Sequence of protein 1:
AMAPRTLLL

The following describes two proteins that form a bound complex.

Contacts between the two chains:
Residue V76 in protein 2 interacts with residue L8 in protein 1 (closest heavy-atom distance 4.6 Å).
Residue Y159 in protein 2 interacts with residue M2 in protein 1 (closest heavy-atom distance 3.8 Å).
Residue K66 in protein 2 contacts residue A3 in protein 1 (closest heavy-atom distance 4.1 Å).
Residue E152 in protein 2 contacts residue T6 in protein 1 (closest heavy-atom distance 4.0 Å).
Residue N77 in protein 2 is in contact with residue T6 in protein 1 (closest heavy-atom distance 4.5 Å).
Residue Q156 in protein 2 interacts with residue T6 in protein 1 (closest heavy-atom distance 4.5 Å).
Residue N77 in protein 2 contacts residue L8 in protein 1 (closest heavy-atom distance 3.6 Å).
Residue W97 in protein 2 is in contact with residue T6 in protein 1 (closest heavy-atom distance 3.2 Å).
Residue F74 in protein 2 interacts with residue T6 in protein 1 (closest heavy-atom distance 3.6 Å).
Residue W167 in protein 2 is in contact with residue A1 in protein 1 (closest heavy-atom distance 3.5 Å).
Residue Q156 in protein 2 contacts residue A3 in protein 1 (closest heavy-atom distance 4.1 Å).
Residue S147 in protein 2 interacts with residue L7 in protein 1 (closest heavy-atom distance 4.1 Å).
Residue K66 in protein 2 is in contact with residue A1 in protein 1 (closest heavy-atom distance 4.3 Å).
Residue I24 in protein 2 contacts residue M2 in protein 1 (closest heavy-atom distance 3.5 Å).
Residue Y99 in protein 2 contacts residue M2 in protein 1 (closest heavy-atom distance 3.2 Å).
Residue Y84 in protein 2 contacts residue L9 in protein 1 (closest heavy-atom distance 2.6 Å).
Residue W133 in protein 2 interacts with residue L7 in protein 1 (closest heavy-atom distance 3.7 Å).
Residue E116 in protein 2 interacts with residue L9 in protein 1 (closest heavy-atom distance 3.7 Å).
Residue L81 in protein 2 interacts with residue L9 in protein 1 (closest heavy-atom distance 3.8 Å).
Residue N73 in protein 2 interacts with residue L8 in protein 1 (closest heavy-atom distance 4.2 Å).
Residue N77 in protein 2 is in contact with residue L9 in protein 1 (closest heavy-atom distance 3.0 Å).
Residue I124 in protein 2 contacts residue L9 in protein 1 (closest heavy-atom distance 4.5 Å).
Residue N77 in protein 2 contacts residue L7 in protein 1 (closest heavy-atom distance 3.0 Å).
Residue L5 in protein 2 interacts with residue A1 in protein 1 (closest heavy-atom distance 4.2 Å).
Residue L95 in protein 2 interacts with residue L9 in protein 1 (closest heavy-atom distance 3.9 Å).
Residue M70 in protein 2 interacts with residue A3 in protein 1 (closest heavy-atom distance 3.0 Å).
Residue A67 in protein 2 contacts residue M2 in protein 1 (closest heavy-atom distance 3.7 Å).
Residue Y59 in protein 2 contacts residue A1 in protein 1 (closest heavy-atom distance 4.4 Å).
Residue I124 in protein 2 interacts with residue L7 in protein 1 (closest heavy-atom distance 3.9 Å).
Residue Y159 in protein 2 interacts with residue A1 in protein 1 (closest heavy-atom distance 2.9 Å).
Residue Y7 in protein 2 is in contact with residue M2 in protein 1 (closest heavy-atom distance 3.4 Å).
Residue Y159 in protein 2 contacts residue A3 in protein 1 (closest heavy-atom distance 3.5 Å).
Residue W97 in protein 2 interacts with residue A3 in protein 1 (closest heavy-atom distance 4.2 Å).
Residue S143 in protein 2 is in contact with residue L9 in protein 1 (closest heavy-atom distance 2.7 Å).
Residue K66 in protein 2 is in contact with residue M2 in protein 1 (closest heavy-atom distance 2.8 Å).
Residue M45 in protein 2 is in contact with residue M2 in protein 1 (closest heavy-atom distance 3.5 Å).
Residue Y123 in protein 2 interacts with residue L9 in protein 1 (closest heavy-atom distance 4.1 Å).
Residue K146 in protein 2 interacts with residue L9 in protein 1 (closest heavy-atom distance 2.8 Å).
Residue T80 in protein 2 contacts residue L9 in protein 1 (closest heavy-atom distance 3.5 Å).
Residue M70 in protein 2 is in contact with residue M2 in protein 1 (closest heavy-atom distance 4.2 Å).
Residue Y171 in protein 2 is in contact with residue A1 in protein 1 (closest heavy-atom distance 2.7 Å).
Residue R62 in protein 2 is in contact with residue A1 in protein 1 (closest heavy-atom distance 4.2 Å).
Residue K146 in protein 2 contacts residue L8 in protein 1 (closest heavy-atom distance 4.0 Å).
Residue E63 in protein 2 contacts residue M2 in protein 1 (closest heavy-atom distance 3.0 Å).
Residue W97 in protein 2 is in contact with residue R5 in protein 1 (closest heavy-atom distance 3.5 Å).
Residue Q156 in protein 2 interacts with residue L7 in protein 1 (closest heavy-atom distance 4.2 Å).
Residue Y159 in protein 2 interacts with residue P4 in protein 1 (closest heavy-atom distance 4.0 Å).
Residue Y99 in protein 2 is in contact with residue A3 in protein 1 (closest heavy-atom distance 3.0 Å).
Residue K66 in protein 2 is in contact with residue P4 in protein 1 (closest heavy-atom distance 4.7 Å).
Residue Q155 in protein 2 is in contact with residue R5 in protein 1 (closest heavy-atom distance 3.1 Å).
Residue E116 in protein 2 is in contact with residue T6 in protein 1 (closest heavy-atom distance 3.9 Å).
Residue Y7 in protein 2 contacts residue A1 in protein 1 (closest heavy-atom distance 3.0 Å).
Residue N73 in protein 2 contacts residue T6 in protein 1 (closest heavy-atom distance 3.9 Å).
Residue Q156 in protein 2 is in contact with residue R5 in protein 1 (closest heavy-atom distance 3.1 Å).
Residue E116 in protein 2 interacts with residue L7 in protein 1 (closest heavy-atom distance 3.6 Å).
Residue E152 in protein 2 is in contact with residue L7 in protein 1 (closest heavy-atom distance 3.6 Å).
Residue E63 in protein 2 is in contact with residue A1 in protein 1 (closest heavy-atom distance 3.5 Å).
Residue E152 in protein 2 is in contact with residue R5 in protein 1 (closest heavy-atom distance 2.7 Å).
Residue C114 in protein 2 interacts with residue L7 in protein 1 (closest heavy-atom distance 4.3 Å).
Residue V150 in protein 2 interacts with residue R5 in protein 1 (closest heavy-atom distance 4.0 Å).

Sequence of protein 2:
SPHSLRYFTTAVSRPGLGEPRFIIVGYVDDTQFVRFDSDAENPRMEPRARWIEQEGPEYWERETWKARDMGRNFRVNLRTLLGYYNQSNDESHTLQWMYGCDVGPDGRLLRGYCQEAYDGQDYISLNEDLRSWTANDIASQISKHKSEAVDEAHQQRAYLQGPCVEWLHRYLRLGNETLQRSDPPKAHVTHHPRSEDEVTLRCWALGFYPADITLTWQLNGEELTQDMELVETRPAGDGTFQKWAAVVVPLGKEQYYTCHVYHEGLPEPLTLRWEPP